This data describes a binding interaction between two proteins.

Sequence of protein 2:
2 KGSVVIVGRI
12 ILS

Residue-level contacts at the interface:
Residue K63 in protein 1 interacts with residue G3 in protein 2 (closest heavy-atom distance 3.4 Å).
Residue C17 in protein 1 is in contact with residue V8 in protein 2 (closest heavy-atom distance 3.7 Å).
Residue S8 in protein 1 interacts with residue R10 in protein 2 (closest heavy-atom distance 3.2 Å).
Residue V36 in protein 1 contacts residue I7 in protein 2 (closest heavy-atom distance 3.5 Å).
Residue D26 in protein 1 contacts residue I7 in protein 2 (closest heavy-atom distance 3.9 Å).
Residue L145 in protein 1 contacts residue L13 in protein 2 (closest heavy-atom distance 3.7 Å).
Residue T20 in protein 1 contacts residue V6 in protein 2 (closest heavy-atom distance 3.8 Å).
Residue S21 in protein 1 contacts residue S4 in protein 2 (closest heavy-atom distance 2.8 Å).
Residue G32 in protein 1 contacts residue I11 in protein 2 (closest heavy-atom distance 3.8 Å).
Residue P71 in protein 1 contacts residue S4 in protein 2 (closest heavy-atom distance 3.9 Å).
Residue T64 in protein 1 is in contact with residue S4 in protein 2 (closest heavy-atom distance 2.8 Å).
Residue A66 in protein 1 contacts residue S4 in protein 2 (closest heavy-atom distance 3.7 Å).
Residue T5 in protein 1 contacts residue L13 in protein 2 (closest heavy-atom distance 3.6 Å).
Residue S38 in protein 1 interacts with residue V5 in protein 2 (closest heavy-atom distance 3.6 Å).
Residue R12 in protein 1 contacts residue V8 in protein 2 (closest heavy-atom distance 3.3 Å).
Residue S21 in protein 1 contacts residue V6 in protein 2 (closest heavy-atom distance 3.6 Å).
Residue A6 in protein 1 contacts residue I12 in protein 2 (closest heavy-atom distance 3.2 Å).
Residue K63 in protein 1 contacts residue V5 in protein 2 (closest heavy-atom distance 3.7 Å).
Residue T11 in protein 1 interacts with residue V8 in protein 2 (closest heavy-atom distance 2.9 Å).
Residue T11 in protein 1 contacts residue I7 in protein 2 (closest heavy-atom distance 3.8 Å).
Residue L37 in protein 1 interacts with residue V6 in protein 2 (closest heavy-atom distance 3.4 Å).
Residue Q10 in protein 1 is in contact with residue V8 in protein 2 (closest heavy-atom distance 3.8 Å).
Residue T11 in protein 1 interacts with residue R10 in protein 2 (closest heavy-atom distance 3.6 Å).
Residue S21 in protein 1 contacts residue G3 in protein 2 (closest heavy-atom distance 3.4 Å).
Residue L37 in protein 1 contacts residue V5 in protein 2 (closest heavy-atom distance 3.8 Å).
Residue E33 in protein 1 interacts with residue I11 in protein 2 (closest heavy-atom distance 3.4 Å).
Residue R12 in protein 1 interacts with residue I7 in protein 2 (closest heavy-atom distance 3.6 Å).
Residue M95 in protein 1 is in contact with residue L13 in protein 2 (closest heavy-atom distance 3.7 Å).
Residue T5 in protein 1 interacts with residue S14 in protein 2 (closest heavy-atom distance 2.8 Å).
Residue E33 in protein 1 is in contact with residue I12 in protein 2 (closest heavy-atom distance 3.9 Å).
Residue V36 in protein 1 interacts with residue G9 in protein 2 (closest heavy-atom distance 2.9 Å).
Residue S38 in protein 1 contacts residue V8 in protein 2 (closest heavy-atom distance 3.8 Å).
Residue A66 in protein 1 interacts with residue V5 in protein 2 (closest heavy-atom distance 2.8 Å).
Residue Q9 in protein 1 contacts residue R10 in protein 2 (closest heavy-atom distance 2.9 Å).
Residue C17 in protein 1 contacts residue V6 in protein 2 (closest heavy-atom distance 3.7 Å).
Residue L37 in protein 1 interacts with residue I7 in protein 2 (closest heavy-atom distance 3.7 Å).
Residue V36 in protein 1 contacts residue V8 in protein 2 (closest heavy-atom distance 2.8 Å).
Residue Q35 in protein 1 contacts residue I7 in protein 2 (closest heavy-atom distance 3.4 Å).
Residue V36 in protein 1 interacts with residue R10 in protein 2 (closest heavy-atom distance 3.9 Å).
Residue Y7 in protein 1 contacts residue I12 in protein 2 (closest heavy-atom distance 2.8 Å).
Residue D31 in protein 1 contacts residue R10 in protein 2 (closest heavy-atom distance 3.4 Å).
Residue R93 in protein 1 contacts residue I12 in protein 2 (closest heavy-atom distance 3.4 Å).
Residue G24 in protein 1 interacts with residue S4 in protein 2 (closest heavy-atom distance 3.4 Å).
Residue V36 in protein 1 contacts residue V6 in protein 2 (closest heavy-atom distance 3.9 Å).
Residue T11 in protein 1 contacts residue G9 in protein 2 (closest heavy-atom distance 3.4 Å).
Residue Q35 in protein 1 is in contact with residue R10 in protein 2 (closest heavy-atom distance 3.7 Å).
Residue Q9 in protein 1 interacts with residue G9 in protein 2 (closest heavy-atom distance 3.2 Å).
Residue Q35 in protein 1 contacts residue G9 in protein 2 (closest heavy-atom distance 3.7 Å).
Residue T64 in protein 1 contacts residue V5 in protein 2 (closest heavy-atom distance 2.8 Å).
Residue S38 in protein 1 contacts residue V6 in protein 2 (closest heavy-atom distance 2.9 Å).
Residue Y7 in protein 1 interacts with residue I11 in protein 2 (closest heavy-atom distance 3.4 Å).
Residue Q29 in protein 1 contacts residue R10 in protein 2 (closest heavy-atom distance 3.5 Å).
Residue V34 in protein 1 is in contact with residue I11 in protein 2 (closest heavy-atom distance 2.8 Å).
Residue L65 in protein 1 is in contact with residue V5 in protein 2 (closest heavy-atom distance 3.6 Å).
Residue V34 in protein 1 interacts with residue R10 in protein 2 (closest heavy-atom distance 3.3 Å).
Residue A6 in protein 1 interacts with residue L13 in protein 2 (closest heavy-atom distance 3.6 Å).
Residue E33 in protein 1 contacts residue L13 in protein 2 (closest heavy-atom distance 3.2 Å).
Residue T109 in protein 1 is in contact with residue I11 in protein 2 (closest heavy-atom distance 3.3 Å).
Residue R12 in protein 1 contacts residue V6 in protein 2 (closest heavy-atom distance 3.8 Å).
Residue G32 in protein 1 interacts with residue I12 in protein 2 (closest heavy-atom distance 3.4 Å).

Sequence of protein 1:
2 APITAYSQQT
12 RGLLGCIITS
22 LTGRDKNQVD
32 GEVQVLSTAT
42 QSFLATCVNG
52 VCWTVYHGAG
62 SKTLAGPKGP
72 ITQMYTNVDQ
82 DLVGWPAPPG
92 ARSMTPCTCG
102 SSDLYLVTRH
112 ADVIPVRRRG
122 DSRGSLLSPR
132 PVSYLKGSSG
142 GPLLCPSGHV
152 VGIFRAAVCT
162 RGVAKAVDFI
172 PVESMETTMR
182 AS